The following describes two proteins that form a bound complex.

Sequence of chain B:
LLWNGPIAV

Residue-level contacts at the interface:
Residue M5 in chain A is in contact with residue L1 in chain B (closest heavy-atom distance 3.8 Å).
Residue K66 in chain A is in contact with residue L1 in chain B (closest heavy-atom distance 3.5 Å).
Residue W147 in chain A interacts with residue A8 in chain B (closest heavy-atom distance 2.8 Å).
Residue Y159 in chain A contacts residue W3 in chain B (closest heavy-atom distance 3.3 Å).
Residue A69 in chain A contacts residue P6 in chain B (closest heavy-atom distance 4.8 Å).
Residue H114 in chain A contacts residue W3 in chain B (closest heavy-atom distance 3.9 Å).
Residue L81 in chain A contacts residue V9 in chain B (closest heavy-atom distance 3.8 Å).
Residue V152 in chain A interacts with residue W3 in chain B (closest heavy-atom distance 4.4 Å).
Residue V67 in chain A is in contact with residue L2 in chain B (closest heavy-atom distance 3.7 Å).
Residue Y84 in chain A contacts residue V9 in chain B (closest heavy-atom distance 2.9 Å).
Residue Y59 in chain A is in contact with residue L1 in chain B (closest heavy-atom distance 3.8 Å).
Residue L156 in chain A is in contact with residue W3 in chain B (closest heavy-atom distance 3.7 Å).
Residue Y159 in chain A contacts residue L1 in chain B (closest heavy-atom distance 2.8 Å).
Residue Y123 in chain A is in contact with residue V9 in chain B (closest heavy-atom distance 4.4 Å).
Residue T142 in chain A interacts with residue V9 in chain B (closest heavy-atom distance 4.9 Å).
Residue Q155 in chain A contacts residue N4 in chain B (closest heavy-atom distance 4.4 Å).
Residue Q155 in chain A contacts residue G5 in chain B (closest heavy-atom distance 3.0 Å).
Residue D77 in chain A is in contact with residue V9 in chain B (closest heavy-atom distance 2.9 Å).
Residue K146 in chain A interacts with residue A8 in chain B (closest heavy-atom distance 4.9 Å).
Residue Y116 in chain A contacts residue V9 in chain B (closest heavy-atom distance 3.4 Å).
Residue T143 in chain A interacts with residue V9 in chain B (closest heavy-atom distance 2.6 Å).
Residue T163 in chain A is in contact with residue L1 in chain B (closest heavy-atom distance 3.6 Å).
Residue E63 in chain A contacts residue L1 in chain B (closest heavy-atom distance 2.9 Å).
Residue W147 in chain A interacts with residue I7 in chain B (closest heavy-atom distance 3.5 Å).
Residue H70 in chain A contacts residue L2 in chain B (closest heavy-atom distance 4.1 Å).
Residue Y99 in chain A is in contact with residue W3 in chain B (closest heavy-atom distance 3.1 Å).
Residue W167 in chain A contacts residue L1 in chain B (closest heavy-atom distance 3.4 Å).
Residue T73 in chain A interacts with residue I7 in chain B (closest heavy-atom distance 3.8 Å).
Residue R97 in chain A contacts residue I7 in chain B (closest heavy-atom distance 4.6 Å).
Residue H70 in chain A interacts with residue P6 in chain B (closest heavy-atom distance 4.1 Å).
Residue T73 in chain A contacts residue A8 in chain B (closest heavy-atom distance 3.7 Å).
Residue K146 in chain A interacts with residue V9 in chain B (closest heavy-atom distance 2.6 Å).
Residue D77 in chain A is in contact with residue A8 in chain B (closest heavy-atom distance 3.3 Å).
Residue K66 in chain A contacts residue L2 in chain B (closest heavy-atom distance 2.8 Å).
Residue W147 in chain A interacts with residue V9 in chain B (closest heavy-atom distance 4.1 Å).
Residue Y159 in chain A interacts with residue L2 in chain B (closest heavy-atom distance 3.5 Å).
Residue V152 in chain A interacts with residue I7 in chain B (closest heavy-atom distance 4.0 Å).
Residue R97 in chain A interacts with residue W3 in chain B (closest heavy-atom distance 4.2 Å).
Residue V76 in chain A contacts residue A8 in chain B (closest heavy-atom distance 4.6 Å).
Residue Y99 in chain A contacts residue L2 in chain B (closest heavy-atom distance 3.4 Å).
Residue D77 in chain A is in contact with residue I7 in chain B (closest heavy-atom distance 4.8 Å).
Residue T73 in chain A interacts with residue P6 in chain B (closest heavy-atom distance 3.9 Å).
Residue H70 in chain A contacts residue W3 in chain B (closest heavy-atom distance 3.2 Å).
Residue Y171 in chain A contacts residue L1 in chain B (closest heavy-atom distance 2.8 Å).
Residue K66 in chain A interacts with residue W3 in chain B (closest heavy-atom distance 4.4 Å).
Residue F9 in chain A contacts residue L2 in chain B (closest heavy-atom distance 3.5 Å).
Residue M45 in chain A is in contact with residue L2 in chain B (closest heavy-atom distance 3.3 Å).
Residue R97 in chain A is in contact with residue P6 in chain B (closest heavy-atom distance 4.0 Å).
Residue T80 in chain A is in contact with residue V9 in chain B (closest heavy-atom distance 3.9 Å).
Residue Q155 in chain A contacts residue W3 in chain B (closest heavy-atom distance 3.2 Å).
Residue Y7 in chain A contacts residue L2 in chain B (closest heavy-atom distance 3.6 Å).
Residue K66 in chain A interacts with residue N4 in chain B (closest heavy-atom distance 3.9 Å).
Residue Q155 in chain A contacts residue I7 in chain B (closest heavy-atom distance 4.3 Å).
Residue Y7 in chain A interacts with residue L1 in chain B (closest heavy-atom distance 2.8 Å).
Residue E63 in chain A is in contact with residue L2 in chain B (closest heavy-atom distance 2.7 Å).
Residue F33 in chain A is in contact with residue L1 in chain B (closest heavy-atom distance 4.7 Å).

Sequence of chain A:
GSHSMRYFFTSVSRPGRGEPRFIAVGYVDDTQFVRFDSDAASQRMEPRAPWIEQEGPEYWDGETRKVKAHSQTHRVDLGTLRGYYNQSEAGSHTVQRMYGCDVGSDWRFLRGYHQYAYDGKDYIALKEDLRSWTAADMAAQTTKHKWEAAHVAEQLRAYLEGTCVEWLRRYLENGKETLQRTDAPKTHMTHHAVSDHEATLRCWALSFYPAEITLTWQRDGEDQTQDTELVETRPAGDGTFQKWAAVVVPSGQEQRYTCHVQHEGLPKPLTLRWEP